Sequence of the first protein:
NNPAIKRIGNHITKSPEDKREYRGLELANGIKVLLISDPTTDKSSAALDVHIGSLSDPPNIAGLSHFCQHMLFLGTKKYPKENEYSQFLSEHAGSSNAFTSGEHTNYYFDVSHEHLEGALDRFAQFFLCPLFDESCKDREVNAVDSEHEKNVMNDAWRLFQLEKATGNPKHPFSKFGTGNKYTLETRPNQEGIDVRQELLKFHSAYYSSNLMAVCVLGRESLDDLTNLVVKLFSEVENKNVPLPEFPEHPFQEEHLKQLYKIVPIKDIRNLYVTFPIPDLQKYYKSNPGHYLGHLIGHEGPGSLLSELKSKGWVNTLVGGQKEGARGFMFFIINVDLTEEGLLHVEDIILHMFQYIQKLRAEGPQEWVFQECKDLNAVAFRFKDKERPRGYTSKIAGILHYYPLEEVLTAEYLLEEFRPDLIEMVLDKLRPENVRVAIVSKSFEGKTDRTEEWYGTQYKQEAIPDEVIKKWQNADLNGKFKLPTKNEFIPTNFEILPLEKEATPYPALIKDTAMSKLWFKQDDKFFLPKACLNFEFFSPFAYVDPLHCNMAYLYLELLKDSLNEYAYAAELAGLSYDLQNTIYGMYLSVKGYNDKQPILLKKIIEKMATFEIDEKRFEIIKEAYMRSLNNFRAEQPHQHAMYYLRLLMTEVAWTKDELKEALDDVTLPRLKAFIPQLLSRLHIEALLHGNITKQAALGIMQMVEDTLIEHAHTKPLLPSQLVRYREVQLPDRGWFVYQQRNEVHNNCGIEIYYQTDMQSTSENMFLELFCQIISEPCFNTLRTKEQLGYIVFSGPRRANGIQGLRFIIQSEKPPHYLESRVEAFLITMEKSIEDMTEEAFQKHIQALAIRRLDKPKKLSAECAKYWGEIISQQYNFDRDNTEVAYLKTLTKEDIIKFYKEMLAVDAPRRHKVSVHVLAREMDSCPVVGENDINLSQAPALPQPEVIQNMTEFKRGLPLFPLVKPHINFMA

This data describes a binding interaction between two proteins.

Sequence of the second protein:
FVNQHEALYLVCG

Contacts between the two chains:
Residue F791 in the first protein interacts with residue V18 in the second protein (closest heavy-atom distance 3.2 Å).
Residue Y121 in the first protein interacts with residue Y16 in the second protein (closest heavy-atom distance 3.3 Å).
Residue E160 in the first protein is in contact with residue L15 in the second protein (closest heavy-atom distance 3.5 Å).
Residue T113 in the first protein interacts with residue L15 in the second protein (closest heavy-atom distance 2.8 Å).
Residue I803 in the first protein contacts residue C19 in the second protein (closest heavy-atom distance 4.4 Å).
Residue T113 in the first protein contacts residue A14 in the second protein (closest heavy-atom distance 3.8 Å).
Residue N110 in the first protein is in contact with residue L17 in the second protein (closest heavy-atom distance 3.5 Å).
Residue Q82 in the first protein interacts with residue L17 in the second protein (closest heavy-atom distance 3.3 Å).
Residue R795 in the first protein contacts residue V18 in the second protein (closest heavy-atom distance 3.8 Å).
Residue W170 in the first protein interacts with residue E13 in the second protein (closest heavy-atom distance 3.4 Å).
Residue G332 in the first protein interacts with residue F1 in the second protein (closest heavy-atom distance 2.9 Å).
Residue Q82 in the first protein contacts residue L15 in the second protein (closest heavy-atom distance 3.1 Å).
Residue W170 in the first protein contacts residue A14 in the second protein (closest heavy-atom distance 3.5 Å).
Residue F173 in the first protein is in contact with residue E13 in the second protein (closest heavy-atom distance 3.6 Å).
Residue E153 in the first protein contacts residue L17 in the second protein (closest heavy-atom distance 4.4 Å).
Residue H307 in the first protein is in contact with residue V2 in the second protein (closest heavy-atom distance 3.5 Å).
Residue S109 in the first protein interacts with residue V18 in the second protein (closest heavy-atom distance 4.5 Å).
Residue Q334 in the first protein interacts with residue N3 in the second protein (closest heavy-atom distance 2.9 Å).
Residue G332 in the first protein is in contact with residue N3 in the second protein (closest heavy-atom distance 2.8 Å).
Residue Y802 in the first protein is in contact with residue Y16 in the second protein (closest heavy-atom distance 2.5 Å).
Residue Y580 in the first protein interacts with residue V2 in the second protein (closest heavy-atom distance 3.8 Å).
Residue K335 in the first protein contacts residue N3 in the second protein (closest heavy-atom distance 4.0 Å).
Residue A111 in the first protein contacts residue L15 in the second protein (closest heavy-atom distance 3.9 Å).
Residue G306 in the first protein interacts with residue V2 in the second protein (closest heavy-atom distance 3.8 Å).
Residue E312 in the first protein is in contact with residue F1 in the second protein (closest heavy-atom distance 2.7 Å).
Residue N164 in the first protein is in contact with residue L15 in the second protein (closest heavy-atom distance 4.2 Å).
Residue Y802 in the first protein interacts with residue V18 in the second protein (closest heavy-atom distance 3.3 Å).
Residue Y802 in the first protein contacts residue C19 in the second protein (closest heavy-atom distance 3.5 Å).
Residue L330 in the first protein is in contact with residue F1 in the second protein (closest heavy-atom distance 2.7 Å).
Residue G310 in the first protein contacts residue V2 in the second protein (closest heavy-atom distance 4.4 Å).
Residue E160 in the first protein is in contact with residue Y16 in the second protein (closest heavy-atom distance 3.0 Å).
Residue H79 in the first protein interacts with residue Y16 in the second protein (closest heavy-atom distance 4.3 Å).
Residue A169 in the first protein is in contact with residue E13 in the second protein (closest heavy-atom distance 3.9 Å).
Residue V331 in the first protein interacts with residue N3 in the second protein (closest heavy-atom distance 4.0 Å).
Residue V331 in the first protein is in contact with residue F1 in the second protein (closest heavy-atom distance 3.2 Å).
Residue G310 in the first protein interacts with residue F1 in the second protein (closest heavy-atom distance 2.9 Å).
Residue F86 in the first protein interacts with residue L17 in the second protein (closest heavy-atom distance 4.0 Å).
Residue G190 in the first protein is in contact with residue L15 in the second protein (closest heavy-atom distance 3.7 Å).
Residue G333 in the first protein contacts residue N3 in the second protein (closest heavy-atom distance 4.3 Å).
Residue N110 in the first protein interacts with residue V18 in the second protein (closest heavy-atom distance 2.9 Å).
Residue A111 in the first protein contacts residue Y16 in the second protein (closest heavy-atom distance 3.3 Å).
Residue G332 in the first protein interacts with residue V2 in the second protein (closest heavy-atom distance 3.3 Å).
Residue V331 in the first protein is in contact with residue H5 in the second protein (closest heavy-atom distance 4.4 Å).
Residue Y802 in the first protein is in contact with residue L17 in the second protein (closest heavy-atom distance 3.5 Å).
Residue W170 in the first protein interacts with residue L15 in the second protein (closest heavy-atom distance 3.1 Å).
Residue H83 in the first protein is in contact with residue Y16 in the second protein (closest heavy-atom distance 3.9 Å).
Residue Y580 in the first protein is in contact with residue F1 in the second protein (closest heavy-atom distance 3.5 Å).
Residue F112 in the first protein interacts with residue L15 in the second protein (closest heavy-atom distance 2.9 Å).
Residue I345 in the first protein interacts with residue N3 in the second protein (closest heavy-atom distance 4.3 Å).
Residue N110 in the first protein contacts residue Y16 in the second protein (closest heavy-atom distance 3.5 Å).
Residue A111 in the first protein contacts residue L17 in the second protein (closest heavy-atom distance 3.1 Å).
Residue R795 in the first protein interacts with residue L17 in the second protein (closest heavy-atom distance 2.7 Å).
Residue Q82 in the first protein contacts residue Y16 in the second protein (closest heavy-atom distance 4.1 Å).
Residue H303 in the first protein is in contact with residue V2 in the second protein (closest heavy-atom distance 4.5 Å).
Residue H83 in the first protein is in contact with residue L17 in the second protein (closest heavy-atom distance 3.5 Å).
Residue S114 in the first protein is in contact with residue A14 in the second protein (closest heavy-atom distance 4.6 Å).
Residue H79 in the first protein interacts with residue L15 in the second protein (closest heavy-atom distance 3.4 Å).
Residue T191 in the first protein is in contact with residue L15 in the second protein (closest heavy-atom distance 3.1 Å).
Residue F112 in the first protein is in contact with residue Y16 in the second protein (closest heavy-atom distance 4.0 Å).
Residue F112 in the first protein contacts residue A14 in the second protein (closest heavy-atom distance 4.3 Å).